Sequence of chain B:
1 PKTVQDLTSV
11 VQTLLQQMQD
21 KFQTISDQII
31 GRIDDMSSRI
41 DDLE

Residue-level contacts at the interface:
Residue L7 in chain A interacts with residue T8 in chain B (closest heavy-atom distance 4.4 Å).
Residue Q12 in chain A is in contact with residue V4 in chain B (closest heavy-atom distance 3.9 Å).
Residue T8 in chain A is in contact with residue V4 in chain B (closest heavy-atom distance 2.8 Å).
Residue V11 in chain A contacts residue V4 in chain B (closest heavy-atom distance 4.1 Å).
Residue S9 in chain A is in contact with residue V4 in chain B (closest heavy-atom distance 4.9 Å).
Residue T8 in chain A contacts residue Q5 in chain B (closest heavy-atom distance 4.0 Å).
Residue T8 in chain A is in contact with residue T8 in chain B (closest heavy-atom distance 3.0 Å).
Residue V11 in chain A interacts with residue L7 in chain B (closest heavy-atom distance 3.9 Å).
Residue V4 in chain A is in contact with residue T8 in chain B (closest heavy-atom distance 4.0 Å).
Residue L7 in chain A contacts residue V11 in chain B (closest heavy-atom distance 3.6 Å).
Residue V4 in chain A is in contact with residue Q12 in chain B (closest heavy-atom distance 4.1 Å).

Sequence of chain A:
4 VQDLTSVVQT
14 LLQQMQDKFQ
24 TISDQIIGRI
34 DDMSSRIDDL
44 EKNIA

These two protein chains interact to form a complex.